The following describes two proteins that form a bound complex.

Contacts between the two chains:
Residue E39 in the second protein contacts residue M41 in the first protein (closest heavy-atom distance 3.6 Å).
Residue L61 in the second protein contacts residue L61 in the first protein (closest heavy-atom distance 3.4 Å).
Residue Q4 in the second protein interacts with residue A6 in the first protein (closest heavy-atom distance 3.3 Å).
Residue I57 in the second protein interacts with residue L61 in the first protein (closest heavy-atom distance 3.9 Å).
Residue Q50 in the second protein contacts residue N51 in the first protein (closest heavy-atom distance 2.1 Å).
Residue L36 in the second protein interacts with residue N33 in the first protein (closest heavy-atom distance 4.2 Å).
Residue T32 in the second protein contacts residue N33 in the first protein (closest heavy-atom distance 3.2 Å).
Residue Q50 in the second protein interacts with residue Q50 in the first protein (closest heavy-atom distance 3.6 Å).
Residue L12 in the second protein is in contact with residue L12 in the first protein (closest heavy-atom distance 4.5 Å).
Residue L29 in the second protein contacts residue E30 in the first protein (closest heavy-atom distance 4.0 Å).
Residue L36 in the second protein is in contact with residue L36 in the first protein (closest heavy-atom distance 3.8 Å).
Residue L22 in the second protein interacts with residue C26 in the first protein (closest heavy-atom distance 3.7 Å).
Residue Q50 in the second protein interacts with residue S54 in the first protein (closest heavy-atom distance 4.1 Å).
Residue L43 in the second protein interacts with residue L43 in the first protein (closest heavy-atom distance 3.9 Å).
Residue L43 in the second protein contacts residue Q44 in the first protein (closest heavy-atom distance 3.9 Å).
Residue L8 in the second protein interacts with residue L12 in the first protein (closest heavy-atom distance 3.3 Å).
Residue L36 in the second protein is in contact with residue M41 in the first protein (closest heavy-atom distance 4.7 Å).
Residue I5 in the second protein is in contact with residue I5 in the first protein (closest heavy-atom distance 4.1 Å).
Residue L8 in the second protein contacts residue I5 in the first protein (closest heavy-atom distance 3.6 Å).
Residue L29 in the second protein interacts with residue N33 in the first protein (closest heavy-atom distance 3.7 Å).
Residue Q50 in the second protein is in contact with residue V47 in the first protein (closest heavy-atom distance 3.1 Å).
Residue M46 in the second protein is in contact with residue K48 in the first protein (closest heavy-atom distance 3.9 Å).
Residue Q18 in the second protein contacts residue Q16 in the first protein (closest heavy-atom distance 3.6 Å).
Residue Q18 in the second protein contacts residue Q20 in the first protein (closest heavy-atom distance 4.6 Å).
Residue A21 in the second protein contacts residue Q23 in the first protein (closest heavy-atom distance 4.3 Å).
Residue L36 in the second protein contacts residue V37 in the first protein (closest heavy-atom distance 4.0 Å).
Residue T32 in the second protein interacts with residue V37 in the first protein (closest heavy-atom distance 3.2 Å).
Residue C26 in the second protein interacts with residue C26 in the first protein (closest heavy-atom distance 4.5 Å).
Residue M46 in the second protein contacts residue V47 in the first protein (closest heavy-atom distance 4.0 Å).
Residue Q25 in the second protein interacts with residue E30 in the first protein (closest heavy-atom distance 3.7 Å).
Residue V40 in the second protein contacts residue V40 in the first protein (closest heavy-atom distance 4.8 Å).
Residue Q18 in the second protein contacts residue L19 in the first protein (closest heavy-atom distance 3.3 Å).
Residue A53 in the second protein is in contact with residue S54 in the first protein (closest heavy-atom distance 3.9 Å).
Residue Q25 in the second protein contacts residue C26 in the first protein (closest heavy-atom distance 3.9 Å).
Residue L19 in the second protein interacts with residue L19 in the first protein (closest heavy-atom distance 4.3 Å).
Residue Q4 in the second protein interacts with residue Q2 in the first protein (closest heavy-atom distance 3.8 Å).
Residue T15 in the second protein interacts with residue L19 in the first protein (closest heavy-atom distance 3.9 Å).
Residue E39 in the second protein contacts residue V40 in the first protein (closest heavy-atom distance 4.0 Å).
Residue I57 in the second protein contacts residue I58 in the first protein (closest heavy-atom distance 4.4 Å).
Residue L29 in the second protein interacts with residue L29 in the first protein (closest heavy-atom distance 3.4 Å).
Residue N33 in the second protein contacts residue N33 in the first protein (closest heavy-atom distance 3.1 Å).
Residue A53 in the second protein is in contact with residue I58 in the first protein (closest heavy-atom distance 3.2 Å).
Residue Q25 in the second protein contacts residue Q23 in the first protein (closest heavy-atom distance 3.2 Å).
Residue Q25 in the second protein is in contact with residue Y27 in the first protein (closest heavy-atom distance 3.9 Å).
Residue Q18 in the second protein interacts with residue Q23 in the first protein (closest heavy-atom distance 3.2 Å).
Residue M46 in the second protein interacts with residue N51 in the first protein (closest heavy-atom distance 3.7 Å).
Residue L8 in the second protein is in contact with residue L8 in the first protein (closest heavy-atom distance 3.9 Å).
Residue T15 in the second protein contacts residue Q16 in the first protein (closest heavy-atom distance 3.6 Å).
Residue S11 in the second protein interacts with residue L12 in the first protein (closest heavy-atom distance 3.5 Å).
Residue L22 in the second protein interacts with residue Q23 in the first protein (closest heavy-atom distance 3.7 Å).
Residue I57 in the second protein interacts with residue I57 in the first protein (closest heavy-atom distance 3.3 Å).
Residue E39 in the second protein contacts residue Q44 in the first protein (closest heavy-atom distance 2.9 Å).
Residue V47 in the second protein interacts with residue V47 in the first protein (closest heavy-atom distance 4.1 Å).
Residue T15 in the second protein contacts residue L12 in the first protein (closest heavy-atom distance 4.3 Å).
Residue L43 in the second protein is in contact with residue V47 in the first protein (closest heavy-atom distance 4.1 Å).
Residue L8 in the second protein is in contact with residue S9 in the first protein (closest heavy-atom distance 3.4 Å).
Residue L22 in the second protein is in contact with residue L22 in the first protein (closest heavy-atom distance 3.9 Å).
Residue Q4 in the second protein interacts with residue I5 in the first protein (closest heavy-atom distance 3.4 Å).
Residue L36 in the second protein contacts residue V40 in the first protein (closest heavy-atom distance 3.6 Å).
Residue L22 in the second protein interacts with residue L19 in the first protein (closest heavy-atom distance 3.4 Å).

Sequence of the second protein:
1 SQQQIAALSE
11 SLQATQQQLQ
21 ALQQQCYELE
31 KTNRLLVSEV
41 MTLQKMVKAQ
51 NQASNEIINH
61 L

Sequence of the first protein:
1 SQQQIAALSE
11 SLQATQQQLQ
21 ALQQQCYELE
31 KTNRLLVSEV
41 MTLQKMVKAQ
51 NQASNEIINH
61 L